These two protein chains interact to form a complex.

Residue-level contacts at the interface:
Residue N86 in the second protein interacts with residue L109 in the first protein (closest heavy-atom distance 3.5 Å).
Residue N34 in the second protein interacts with residue G122 in the first protein (closest heavy-atom distance 3.5 Å).
Residue A143 in the second protein contacts residue D172 in the first protein (closest heavy-atom distance 3.0 Å).
Residue F80 in the second protein interacts with residue S116 in the first protein (closest heavy-atom distance 3.2 Å).
Residue G92 in the second protein contacts residue S103 in the first protein (closest heavy-atom distance 3.3 Å).
Residue V76 in the second protein interacts with residue N121 in the first protein (closest heavy-atom distance 2.8 Å).
Residue N79 in the second protein contacts residue S116 in the first protein (closest heavy-atom distance 2.9 Å).
Residue Y82 in the second protein interacts with residue S114 in the first protein (closest heavy-atom distance 3.2 Å).
Residue F41 in the second protein contacts residue Y177 in the first protein (closest heavy-atom distance 3.4 Å).
Residue D93 in the second protein contacts residue N102 in the first protein (closest heavy-atom distance 3.5 Å).
Residue D90 in the second protein interacts with residue I105 in the first protein (closest heavy-atom distance 3.4 Å).
Residue L88 in the second protein contacts residue T106 in the first protein (closest heavy-atom distance 3.5 Å).
Residue S81 in the second protein is in contact with residue I115 in the first protein (closest heavy-atom distance 3.2 Å).
Residue G92 in the second protein is in contact with residue N102 in the first protein (closest heavy-atom distance 3.2 Å).
Residue I78 in the second protein is in contact with residue L119 in the first protein (closest heavy-atom distance 2.7 Å).
Residue D32 in the second protein contacts residue G124 in the first protein (closest heavy-atom distance 3.5 Å).
Residue I78 in the second protein interacts with residue A117 in the first protein (closest heavy-atom distance 3.5 Å).
Residue F80 in the second protein is in contact with residue A117 in the first protein (closest heavy-atom distance 2.8 Å).
Residue N146 in the second protein is in contact with residue T175 in the first protein (closest heavy-atom distance 3.5 Å).
Residue N79 in the second protein interacts with residue D118 in the first protein (closest heavy-atom distance 2.9 Å).
Residue L31 in the second protein contacts residue G69 in the first protein (closest heavy-atom distance 3.5 Å).
Residue N79 in the second protein contacts residue A117 in the first protein (closest heavy-atom distance 3.2 Å).
Residue R33 in the second protein interacts with residue G69 in the first protein (closest heavy-atom distance 3.3 Å).
Residue G141 in the second protein interacts with residue G11 in the first protein (closest heavy-atom distance 3.1 Å).
Residue G92 in the second protein interacts with residue V104 in the first protein (closest heavy-atom distance 2.9 Å).
Residue G77 in the second protein contacts residue L119 in the first protein (closest heavy-atom distance 3.3 Å).
Residue I94 in the second protein is in contact with residue L101 in the first protein (closest heavy-atom distance 3.2 Å).
Residue H148 in the second protein is in contact with residue Y177 in the first protein (closest heavy-atom distance 3.4 Å).
Residue T84 in the second protein interacts with residue V113 in the first protein (closest heavy-atom distance 3.0 Å).
Residue L88 in the second protein contacts residue P107 in the first protein (closest heavy-atom distance 3.5 Å).
Residue E39 in the second protein interacts with residue I125 in the first protein (closest heavy-atom distance 3.4 Å).
Residue N86 in the second protein interacts with residue F110 in the first protein (closest heavy-atom distance 3.0 Å).
Residue V144 in the second protein is in contact with residue S173 in the first protein (closest heavy-atom distance 3.4 Å).
Residue R33 in the second protein interacts with residue G157 in the first protein (closest heavy-atom distance 2.6 Å).
Residue E39 in the second protein interacts with residue R161 in the first protein (closest heavy-atom distance 2.7 Å).
Residue R33 in the second protein interacts with residue G156 in the first protein (closest heavy-atom distance 2.9 Å).
Residue G75 in the second protein contacts residue N121 in the first protein (closest heavy-atom distance 3.4 Å).
Residue S145 in the second protein is in contact with residue T175 in the first protein (closest heavy-atom distance 3.4 Å).
Residue T83 in the second protein contacts residue S114 in the first protein (closest heavy-atom distance 3.3 Å).
Residue A143 in the second protein interacts with residue S173 in the first protein (closest heavy-atom distance 3.2 Å).
Residue I87 in the second protein interacts with residue L109 in the first protein (closest heavy-atom distance 2.8 Å).
Residue Y82 in the second protein interacts with residue I115 in the first protein (closest heavy-atom distance 2.9 Å).
Residue V76 in the second protein contacts residue G120 in the first protein (closest heavy-atom distance 3.1 Å).
Residue R45 in the second protein is in contact with residue D10 in the first protein (closest heavy-atom distance 3.1 Å).
Residue N34 in the second protein contacts residue P71 in the first protein (closest heavy-atom distance 3.4 Å).
Residue I89 in the second protein contacts residue T106 in the first protein (closest heavy-atom distance 2.9 Å).
Residue S145 in the second protein is in contact with residue S173 in the first protein (closest heavy-atom distance 3.0 Å).
Residue L31 in the second protein contacts residue L159 in the first protein (closest heavy-atom distance 3.5 Å).
Residue I87 in the second protein interacts with residue N108 in the first protein (closest heavy-atom distance 3.4 Å).
Residue N146 in the second protein contacts residue Y177 in the first protein (closest heavy-atom distance 3.5 Å).
Residue D32 in the second protein is in contact with residue F70 in the first protein (closest heavy-atom distance 3.4 Å).
Residue D91 in the second protein interacts with residue D90 in the first protein (closest heavy-atom distance 2.5 Å).
Residue D91 in the second protein contacts residue V104 in the first protein (closest heavy-atom distance 2.9 Å).
Residue S145 in the second protein is in contact with residue L6 in the first protein (closest heavy-atom distance 3.3 Å).
Residue N86 in the second protein interacts with residue N108 in the first protein (closest heavy-atom distance 3.5 Å).
Residue I78 in the second protein is in contact with residue D118 in the first protein (closest heavy-atom distance 3.5 Å).
Residue D32 in the second protein is in contact with residue P71 in the first protein (closest heavy-atom distance 3.1 Å).
Residue V142 in the second protein contacts residue D172 in the first protein (closest heavy-atom distance 3.5 Å).
Residue R45 in the second protein contacts residue V9 in the first protein (closest heavy-atom distance 2.4 Å).
Residue I89 in the second protein interacts with residue I105 in the first protein (closest heavy-atom distance 3.1 Å).

Sequence of the first protein:
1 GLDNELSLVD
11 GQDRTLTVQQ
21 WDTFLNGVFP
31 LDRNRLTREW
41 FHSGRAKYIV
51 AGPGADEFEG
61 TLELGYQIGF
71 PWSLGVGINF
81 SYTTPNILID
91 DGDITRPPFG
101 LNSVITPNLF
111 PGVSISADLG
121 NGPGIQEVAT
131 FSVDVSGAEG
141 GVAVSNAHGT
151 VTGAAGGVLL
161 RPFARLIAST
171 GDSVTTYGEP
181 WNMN

Sequence of the second protein:
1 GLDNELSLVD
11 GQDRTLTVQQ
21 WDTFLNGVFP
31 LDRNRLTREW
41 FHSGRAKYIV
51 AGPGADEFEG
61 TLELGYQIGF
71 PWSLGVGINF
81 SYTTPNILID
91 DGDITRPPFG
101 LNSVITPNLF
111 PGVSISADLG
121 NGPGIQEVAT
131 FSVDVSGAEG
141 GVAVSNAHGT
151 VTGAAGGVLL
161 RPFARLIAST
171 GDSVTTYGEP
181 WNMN